Sequence of protein 2:
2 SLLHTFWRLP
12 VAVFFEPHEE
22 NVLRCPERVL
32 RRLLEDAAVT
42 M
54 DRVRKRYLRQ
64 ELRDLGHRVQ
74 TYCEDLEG

This data describes a binding interaction between two proteins.

Sequence of protein 1:
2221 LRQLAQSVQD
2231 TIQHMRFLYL

Interface contacts:
Residue Y60 in protein 2 interacts with residue Y2239 in protein 1 (closest heavy-atom distance 3.2 Å).
Residue Y60 in protein 2 is in contact with residue L2238 in protein 1 (closest heavy-atom distance 4.0 Å).
Residue E64 in protein 2 is in contact with residue Y2239 in protein 1 (closest heavy-atom distance 4.3 Å).
Residue D67 in protein 2 interacts with residue M2235 in protein 1 (closest heavy-atom distance 3.5 Å).
Residue Q63 in protein 2 contacts residue L2238 in protein 1 (closest heavy-atom distance 4.6 Å).
Residue D67 in protein 2 interacts with residue Y2239 in protein 1 (closest heavy-atom distance 3.3 Å).
Residue Y60 in protein 2 contacts residue L2240 in protein 1 (closest heavy-atom distance 4.8 Å).
Residue E77 in protein 2 interacts with residue L2224 in protein 1 (closest heavy-atom distance 3.3 Å).
Residue D78 in protein 2 interacts with residue L2224 in protein 1 (closest heavy-atom distance 4.1 Å).
Residue R71 in protein 2 is in contact with residue V2228 in protein 1 (closest heavy-atom distance 4.7 Å).
Residue Q63 in protein 2 interacts with residue Y2239 in protein 1 (closest heavy-atom distance 3.2 Å).